This data describes a binding interaction between two proteins.

Residue-level contacts at the interface:
Residue K196 in the first protein is in contact with residue S121 in the second protein (closest heavy-atom distance 4.5 Å).
Residue L291 in the first protein contacts residue R106 in the second protein (closest heavy-atom distance 3.5 Å).
Residue A159 in the first protein is in contact with residue L124 in the second protein (closest heavy-atom distance 3.2 Å).
Residue T234 in the first protein is in contact with residue A99 in the second protein (closest heavy-atom distance 3.7 Å).
Residue L160 in the first protein interacts with residue S125 in the second protein (closest heavy-atom distance 4.0 Å).
Residue K196 in the first protein is in contact with residue K119 in the second protein (closest heavy-atom distance 3.7 Å).
Residue W292 in the first protein interacts with residue S125 in the second protein (closest heavy-atom distance 2.9 Å).
Residue L291 in the first protein interacts with residue A127 in the second protein (closest heavy-atom distance 4.2 Å).
Residue W237 in the first protein interacts with residue K122 in the second protein (closest heavy-atom distance 2.5 Å).
Residue A159 in the first protein interacts with residue Q130 in the second protein (closest heavy-atom distance 3.7 Å).
Residue T235 in the first protein contacts residue D101 in the second protein (closest heavy-atom distance 4.0 Å).
Residue W237 in the first protein interacts with residue P102 in the second protein (closest heavy-atom distance 4.5 Å).
Residue P158 in the first protein is in contact with residue Q130 in the second protein (closest heavy-atom distance 4.5 Å).
Residue D198 in the first protein interacts with residue S121 in the second protein (closest heavy-atom distance 2.5 Å).
Residue G199 in the first protein contacts residue K122 in the second protein (closest heavy-atom distance 3.8 Å).
Residue R282 in the first protein is in contact with residue P102 in the second protein (closest heavy-atom distance 2.9 Å).
Residue L160 in the first protein interacts with residue L124 in the second protein (closest heavy-atom distance 3.5 Å).
Residue M166 in the first protein is in contact with residue S125 in the second protein (closest heavy-atom distance 4.3 Å).
Residue D198 in the first protein interacts with residue K119 in the second protein (closest heavy-atom distance 3.1 Å).
Residue G232 in the first protein contacts residue K98 in the second protein (closest heavy-atom distance 3.6 Å).
Residue D230 in the first protein contacts residue N97 in the second protein (closest heavy-atom distance 3.8 Å).
Residue D198 in the first protein is in contact with residue G100 in the second protein (closest heavy-atom distance 4.4 Å).
Residue W292 in the first protein interacts with residue A127 in the second protein (closest heavy-atom distance 3.7 Å).
Residue C239 in the first protein contacts residue K122 in the second protein (closest heavy-atom distance 4.3 Å).
Residue R282 in the first protein interacts with residue G104 in the second protein (closest heavy-atom distance 4.6 Å).
Residue W237 in the first protein contacts residue D101 in the second protein (closest heavy-atom distance 3.3 Å).
Residue P157 in the first protein contacts residue Q130 in the second protein (closest heavy-atom distance 3.5 Å).
Residue K209 in the first protein interacts with residue K98 in the second protein (closest heavy-atom distance 3.8 Å).
Residue W237 in the first protein interacts with residue S125 in the second protein (closest heavy-atom distance 3.8 Å).
Residue L286 in the first protein is in contact with residue R106 in the second protein (closest heavy-atom distance 3.0 Å).
Residue L291 in the first protein is in contact with residue S125 in the second protein (closest heavy-atom distance 4.3 Å).
Residue T235 in the first protein contacts residue K122 in the second protein (closest heavy-atom distance 3.2 Å).
Residue C239 in the first protein is in contact with residue S125 in the second protein (closest heavy-atom distance 3.6 Å).
Residue C239 in the first protein contacts residue S121 in the second protein (closest heavy-atom distance 3.5 Å).
Residue D231 in the first protein contacts residue K98 in the second protein (closest heavy-atom distance 4.2 Å).
Residue E285 in the first protein is in contact with residue S105 in the second protein (closest heavy-atom distance 4.7 Å).
Residue L291 in the first protein contacts residue M126 in the second protein (closest heavy-atom distance 3.7 Å).
Residue L288 in the first protein interacts with residue S105 in the second protein (closest heavy-atom distance 4.5 Å).
Residue R282 in the first protein is in contact with residue D101 in the second protein (closest heavy-atom distance 3.0 Å).
Residue D230 in the first protein is in contact with residue K98 in the second protein (closest heavy-atom distance 3.7 Å).
Residue L288 in the first protein interacts with residue S125 in the second protein (closest heavy-atom distance 3.7 Å).
Residue L286 in the first protein contacts residue G104 in the second protein (closest heavy-atom distance 4.2 Å).
Residue E285 in the first protein contacts residue I103 in the second protein (closest heavy-atom distance 4.6 Å).
Residue W292 in the first protein contacts residue L124 in the second protein (closest heavy-atom distance 4.0 Å).
Residue D198 in the first protein contacts residue K122 in the second protein (closest heavy-atom distance 3.1 Å).
Residue A159 in the first protein is in contact with residue P128 in the second protein (closest heavy-atom distance 3.6 Å).
Residue A287 in the first protein interacts with residue R106 in the second protein (closest heavy-atom distance 3.2 Å).
Residue K209 in the first protein is in contact with residue A99 in the second protein (closest heavy-atom distance 4.7 Å).
Residue L160 in the first protein contacts residue S121 in the second protein (closest heavy-atom distance 4.6 Å).
Residue I295 in the first protein interacts with residue A127 in the second protein (closest heavy-atom distance 4.4 Å).
Residue T235 in the first protein contacts residue A99 in the second protein (closest heavy-atom distance 4.6 Å).
Residue L286 in the first protein contacts residue S105 in the second protein (closest heavy-atom distance 4.3 Å).
Residue D198 in the first protein interacts with residue W120 in the second protein (closest heavy-atom distance 3.0 Å).
Residue I238 in the first protein is in contact with residue K122 in the second protein (closest heavy-atom distance 4.3 Å).
Residue K290 in the first protein is in contact with residue R106 in the second protein (closest heavy-atom distance 4.0 Å).
Residue L291 in the first protein interacts with residue S105 in the second protein (closest heavy-atom distance 4.5 Å).
Residue N241 in the first protein interacts with residue S121 in the second protein (closest heavy-atom distance 3.3 Å).
Residue Q276 in the first protein interacts with residue S125 in the second protein (closest heavy-atom distance 3.2 Å).
Residue G232 in the first protein interacts with residue A99 in the second protein (closest heavy-atom distance 3.4 Å).
Residue D230 in the first protein is in contact with residue A99 in the second protein (closest heavy-atom distance 4.5 Å).

Sequence of the second protein:
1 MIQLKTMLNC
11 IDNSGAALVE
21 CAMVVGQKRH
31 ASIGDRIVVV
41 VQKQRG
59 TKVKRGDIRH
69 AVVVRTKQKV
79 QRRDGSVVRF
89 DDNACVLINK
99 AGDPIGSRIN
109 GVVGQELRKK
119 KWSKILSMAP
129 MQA

Sequence of the first protein:
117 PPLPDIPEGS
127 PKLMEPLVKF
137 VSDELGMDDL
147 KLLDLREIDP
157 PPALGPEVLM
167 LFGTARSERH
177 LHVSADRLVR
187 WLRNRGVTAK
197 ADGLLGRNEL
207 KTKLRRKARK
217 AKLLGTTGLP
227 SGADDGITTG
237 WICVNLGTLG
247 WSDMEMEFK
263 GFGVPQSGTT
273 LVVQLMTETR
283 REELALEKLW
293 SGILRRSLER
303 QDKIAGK